These two protein chains interact to form a complex.

Interface contacts:
Residue P77 in the first protein is in contact with residue Q53 in the second protein (closest heavy-atom distance 3.4 Å).
Residue G75 in the first protein contacts residue T83 in the second protein (closest heavy-atom distance 3.5 Å).
Residue W65 in the first protein interacts with residue P32 in the second protein (closest heavy-atom distance 3.3 Å).
Residue L54 in the first protein is in contact with residue P77 in the second protein (closest heavy-atom distance 3.5 Å).
Residue K31 in the first protein interacts with residue E63 in the second protein (closest heavy-atom distance 3.1 Å).
Residue P41 in the first protein interacts with residue F69 in the second protein (closest heavy-atom distance 3.4 Å).
Residue N61 in the first protein contacts residue V85 in the second protein (closest heavy-atom distance 3.4 Å).
Residue K86 in the first protein is in contact with residue N109 in the second protein (closest heavy-atom distance 3.2 Å).
Residue S74 in the first protein contacts residue G84 in the second protein (closest heavy-atom distance 2.8 Å).
Residue V79 in the first protein interacts with residue I55 in the second protein (closest heavy-atom distance 2.9 Å).
Residue N58 in the first protein contacts residue S82 in the second protein (closest heavy-atom distance 3.5 Å).
Residue T83 in the first protein contacts residue G75 in the second protein (closest heavy-atom distance 3.4 Å).
Residue Q53 in the first protein is in contact with residue V76 in the second protein (closest heavy-atom distance 3.5 Å).
Residue E63 in the first protein contacts residue K31 in the second protein (closest heavy-atom distance 3.5 Å).
Residue I112 in the first protein contacts residue T83 in the second protein (closest heavy-atom distance 3.1 Å).
Residue I55 in the first protein contacts residue E78 in the second protein (closest heavy-atom distance 3.3 Å).
Residue P32 in the first protein interacts with residue W65 in the second protein (closest heavy-atom distance 3.5 Å).
Residue E78 in the first protein interacts with residue A57 in the second protein (closest heavy-atom distance 3.3 Å).
Residue N109 in the first protein contacts residue K86 in the second protein (closest heavy-atom distance 2.8 Å).
Residue I55 in the first protein is in contact with residue V79 in the second protein (closest heavy-atom distance 2.9 Å).
Residue F69 in the first protein interacts with residue Y39 in the second protein (closest heavy-atom distance 3.0 Å).
Residue S82 in the first protein interacts with residue G59 in the second protein (closest heavy-atom distance 2.8 Å).
Residue A57 in the first protein interacts with residue V80 in the second protein (closest heavy-atom distance 3.4 Å).
Residue N109 in the first protein contacts residue V85 in the second protein (closest heavy-atom distance 3.5 Å).
Residue G89 in the first protein contacts residue W104 in the second protein (closest heavy-atom distance 2.8 Å).
Residue Y113 in the first protein interacts with residue V81 in the second protein (closest heavy-atom distance 3.3 Å).
Residue A57 in the first protein is in contact with residue V81 in the second protein (closest heavy-atom distance 2.9 Å).
Residue G59 in the first protein contacts residue S82 in the second protein (closest heavy-atom distance 2.8 Å).
Residue N116 in the first protein contacts residue T83 in the second protein (closest heavy-atom distance 2.9 Å).
Residue K123 in the first protein contacts residue K123 in the second protein (closest heavy-atom distance 3.5 Å).
Residue V80 in the first protein is in contact with residue A57 in the second protein (closest heavy-atom distance 3.3 Å).
Residue S82 in the first protein interacts with residue N61 in the second protein (closest heavy-atom distance 2.7 Å).
Residue Y70 in the first protein is in contact with residue P41 in the second protein (closest heavy-atom distance 3.4 Å).
Residue T83 in the first protein contacts residue N116 in the second protein (closest heavy-atom distance 2.8 Å).
Residue V81 in the first protein is in contact with residue A57 in the second protein (closest heavy-atom distance 2.9 Å).
Residue V79 in the first protein contacts residue A57 in the second protein (closest heavy-atom distance 2.9 Å).
Residue E78 in the first protein contacts residue I55 in the second protein (closest heavy-atom distance 3.3 Å).
Residue S74 in the first protein contacts residue K86 in the second protein (closest heavy-atom distance 3.3 Å).
Residue N116 in the first protein is in contact with residue V81 in the second protein (closest heavy-atom distance 2.9 Å).
Residue N61 in the first protein is in contact with residue S82 in the second protein (closest heavy-atom distance 2.7 Å).
Residue A52 in the first protein interacts with residue V76 in the second protein (closest heavy-atom distance 3.3 Å).
Residue L54 in the first protein interacts with residue V76 in the second protein (closest heavy-atom distance 3.4 Å).
Residue A57 in the first protein contacts residue V79 in the second protein (closest heavy-atom distance 2.9 Å).
Residue V81 in the first protein is in contact with residue N116 in the second protein (closest heavy-atom distance 2.9 Å).
Residue Q53 in the first protein is in contact with residue P77 in the second protein (closest heavy-atom distance 3.3 Å).
Residue G84 in the first protein interacts with residue I112 in the second protein (closest heavy-atom distance 3.4 Å).
Residue G89 in the first protein contacts residue A103 in the second protein (closest heavy-atom distance 3.2 Å).
Residue D45 in the first protein contacts residue Y70 in the second protein (closest heavy-atom distance 3.4 Å).
Residue V79 in the first protein is in contact with residue Y124 in the second protein (closest heavy-atom distance 3.5 Å).
Residue I112 in the first protein is in contact with residue G84 in the second protein (closest heavy-atom distance 3.5 Å).
Residue V76 in the first protein is in contact with residue A52 in the second protein (closest heavy-atom distance 3.4 Å).
Residue A57 in the first protein is in contact with residue E78 in the second protein (closest heavy-atom distance 3.2 Å).
Residue V85 in the first protein contacts residue N61 in the second protein (closest heavy-atom distance 3.4 Å).
Residue G84 in the first protein is in contact with residue S74 in the second protein (closest heavy-atom distance 2.7 Å).
Residue P87 in the first protein contacts residue N61 in the second protein (closest heavy-atom distance 3.4 Å).
Residue P77 in the first protein interacts with residue I55 in the second protein (closest heavy-atom distance 2.9 Å).
Residue I55 in the first protein contacts residue P77 in the second protein (closest heavy-atom distance 2.9 Å).
Residue T83 in the first protein is in contact with residue I112 in the second protein (closest heavy-atom distance 3.2 Å).
Residue F69 in the first protein is in contact with residue Q40 in the second protein (closest heavy-atom distance 3.4 Å).
Residue V81 in the first protein interacts with residue Y113 in the second protein (closest heavy-atom distance 3.4 Å).

Sequence of the second protein:
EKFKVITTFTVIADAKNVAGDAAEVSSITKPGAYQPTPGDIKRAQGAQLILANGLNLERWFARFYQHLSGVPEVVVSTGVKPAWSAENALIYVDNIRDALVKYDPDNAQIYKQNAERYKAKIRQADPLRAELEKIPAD

Sequence of the first protein:
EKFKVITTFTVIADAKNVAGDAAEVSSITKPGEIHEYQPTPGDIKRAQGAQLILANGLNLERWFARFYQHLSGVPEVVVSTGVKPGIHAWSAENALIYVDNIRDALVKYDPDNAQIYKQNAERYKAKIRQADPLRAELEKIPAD